This data describes a binding interaction between two proteins.

Sequence of chain B:
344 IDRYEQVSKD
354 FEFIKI

Sequence of chain A:
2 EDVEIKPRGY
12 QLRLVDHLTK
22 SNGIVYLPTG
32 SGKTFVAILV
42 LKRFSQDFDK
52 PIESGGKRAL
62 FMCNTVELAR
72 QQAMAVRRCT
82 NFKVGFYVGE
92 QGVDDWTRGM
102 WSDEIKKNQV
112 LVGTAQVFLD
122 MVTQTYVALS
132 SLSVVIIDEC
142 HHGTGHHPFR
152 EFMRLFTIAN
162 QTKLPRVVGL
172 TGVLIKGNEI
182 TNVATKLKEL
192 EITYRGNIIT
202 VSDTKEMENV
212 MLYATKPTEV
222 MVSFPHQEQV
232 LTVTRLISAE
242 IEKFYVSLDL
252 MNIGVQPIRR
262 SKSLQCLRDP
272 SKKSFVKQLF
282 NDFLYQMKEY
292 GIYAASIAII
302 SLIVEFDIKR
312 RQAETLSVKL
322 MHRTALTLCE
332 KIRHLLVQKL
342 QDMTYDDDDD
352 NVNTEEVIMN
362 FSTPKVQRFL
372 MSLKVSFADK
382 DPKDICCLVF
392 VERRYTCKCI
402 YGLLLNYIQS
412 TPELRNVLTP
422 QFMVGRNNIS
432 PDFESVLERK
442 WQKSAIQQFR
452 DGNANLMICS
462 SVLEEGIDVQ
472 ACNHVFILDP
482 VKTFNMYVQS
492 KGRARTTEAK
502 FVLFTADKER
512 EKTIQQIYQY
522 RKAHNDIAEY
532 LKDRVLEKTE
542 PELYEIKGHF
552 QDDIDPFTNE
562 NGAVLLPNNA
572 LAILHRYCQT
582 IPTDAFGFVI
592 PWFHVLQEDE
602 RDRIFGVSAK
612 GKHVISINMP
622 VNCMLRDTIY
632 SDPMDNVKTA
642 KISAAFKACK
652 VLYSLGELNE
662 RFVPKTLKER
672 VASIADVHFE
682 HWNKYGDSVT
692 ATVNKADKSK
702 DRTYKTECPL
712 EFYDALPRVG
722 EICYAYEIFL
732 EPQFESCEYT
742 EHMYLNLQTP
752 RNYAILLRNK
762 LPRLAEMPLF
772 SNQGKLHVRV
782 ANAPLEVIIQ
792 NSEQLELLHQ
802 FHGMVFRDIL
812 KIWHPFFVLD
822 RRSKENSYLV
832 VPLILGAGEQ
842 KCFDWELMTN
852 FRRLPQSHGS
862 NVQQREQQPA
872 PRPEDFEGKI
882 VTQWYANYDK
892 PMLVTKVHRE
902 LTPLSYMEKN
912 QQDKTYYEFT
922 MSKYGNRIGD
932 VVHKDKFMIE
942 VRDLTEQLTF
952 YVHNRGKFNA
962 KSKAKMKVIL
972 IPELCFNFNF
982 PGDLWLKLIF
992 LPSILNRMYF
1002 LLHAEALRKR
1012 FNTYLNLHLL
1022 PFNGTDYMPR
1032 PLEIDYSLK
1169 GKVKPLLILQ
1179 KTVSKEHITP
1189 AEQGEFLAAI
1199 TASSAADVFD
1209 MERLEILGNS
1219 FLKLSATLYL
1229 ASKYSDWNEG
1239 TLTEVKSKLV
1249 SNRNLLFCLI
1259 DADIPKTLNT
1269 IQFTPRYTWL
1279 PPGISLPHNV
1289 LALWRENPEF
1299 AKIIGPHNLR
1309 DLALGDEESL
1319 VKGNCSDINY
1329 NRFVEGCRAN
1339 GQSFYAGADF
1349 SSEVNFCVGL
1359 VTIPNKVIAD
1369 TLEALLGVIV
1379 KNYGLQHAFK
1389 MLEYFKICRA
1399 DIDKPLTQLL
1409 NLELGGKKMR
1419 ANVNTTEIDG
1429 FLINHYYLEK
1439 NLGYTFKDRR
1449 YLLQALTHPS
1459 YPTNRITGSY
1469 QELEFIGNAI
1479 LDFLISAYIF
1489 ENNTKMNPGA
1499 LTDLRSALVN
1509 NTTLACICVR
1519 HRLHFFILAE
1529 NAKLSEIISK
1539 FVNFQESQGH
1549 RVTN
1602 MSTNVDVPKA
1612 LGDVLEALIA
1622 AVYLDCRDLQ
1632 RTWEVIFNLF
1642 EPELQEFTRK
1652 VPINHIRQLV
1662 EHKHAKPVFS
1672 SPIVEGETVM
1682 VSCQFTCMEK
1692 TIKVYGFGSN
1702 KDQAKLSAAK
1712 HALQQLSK

Residue-level contacts at the interface:
Residue I293 in chain A is in contact with residue Y347 in chain B (closest heavy-atom distance 3.0 Å).
Residue P365 in chain A contacts residue E348 in chain B (closest heavy-atom distance 4.1 Å).
Residue L232 in chain A interacts with residue Y347 in chain B (closest heavy-atom distance 3.8 Å).
Residue S363 in chain A interacts with residue Y347 in chain B (closest heavy-atom distance 3.9 Å).
Residue M372 in chain A interacts with residue V350 in chain B (closest heavy-atom distance 3.8 Å).
Residue L504 in chain A is in contact with residue I359 in chain B (closest heavy-atom distance 4.6 Å).
Residue K340 in chain A interacts with residue D345 in chain B (closest heavy-atom distance 4.0 Å).
Residue L232 in chain A contacts residue I344 in chain B (closest heavy-atom distance 3.3 Å).
Residue P226 in chain A is in contact with residue V350 in chain B (closest heavy-atom distance 3.7 Å).
Residue M372 in chain A interacts with residue S351 in chain B (closest heavy-atom distance 3.2 Å).
Residue V223 in chain A contacts residue F354 in chain B (closest heavy-atom distance 4.4 Å).
Residue N361 in chain A interacts with residue Q349 in chain B (closest heavy-atom distance 3.4 Å).
Residue M372 in chain A interacts with residue F354 in chain B (closest heavy-atom distance 3.5 Å).
Residue R236 in chain A is in contact with residue I344 in chain B (closest heavy-atom distance 4.2 Å).
Residue M222 in chain A interacts with residue F356 in chain B (closest heavy-atom distance 3.8 Å).
Residue L232 in chain A contacts residue R346 in chain B (closest heavy-atom distance 3.8 Å).
Residue Y519 in chain A interacts with residue I359 in chain B (closest heavy-atom distance 3.9 Å).
Residue N361 in chain A interacts with residue R346 in chain B (closest heavy-atom distance 3.9 Å).
Residue Q368 in chain A is in contact with residue Q349 in chain B (closest heavy-atom distance 2.8 Å).
Residue V221 in chain A interacts with residue F356 in chain B (closest heavy-atom distance 3.3 Å).
Residue G292 in chain A is in contact with residue Y347 in chain B (closest heavy-atom distance 3.4 Å).
Residue R369 in chain A contacts residue V350 in chain B (closest heavy-atom distance 3.9 Å).
Residue R369 in chain A contacts residue F354 in chain B (closest heavy-atom distance 3.1 Å).
Residue E220 in chain A is in contact with residue I357 in chain B (closest heavy-atom distance 4.3 Å).
Residue Q230 in chain A is in contact with residue E348 in chain B (closest heavy-atom distance 3.2 Å).
Residue V231 in chain A contacts residue I344 in chain B (closest heavy-atom distance 3.2 Å).
Residue M372 in chain A is in contact with residue K352 in chain B (closest heavy-atom distance 3.3 Å).
Residue V221 in chain A is in contact with residue I357 in chain B (closest heavy-atom distance 3.5 Å).
Residue F362 in chain A is in contact with residue Y347 in chain B (closest heavy-atom distance 3.1 Å).
Residue T364 in chain A contacts residue Y347 in chain B (closest heavy-atom distance 3.5 Å).
Residue F362 in chain A interacts with residue R346 in chain B (closest heavy-atom distance 4.4 Å).
Residue M222 in chain A contacts residue E355 in chain B (closest heavy-atom distance 3.6 Å).
Residue R522 in chain A contacts residue I359 in chain B (closest heavy-atom distance 2.5 Å).
Residue M222 in chain A contacts residue I357 in chain B (closest heavy-atom distance 3.2 Å).
Residue M360 in chain A contacts residue Q349 in chain B (closest heavy-atom distance 3.6 Å).
Residue L232 in chain A is in contact with residue D345 in chain B (closest heavy-atom distance 3.9 Å).
Residue E220 in chain A contacts residue K358 in chain B (closest heavy-atom distance 3.0 Å).
Residue T233 in chain A contacts residue I344 in chain B (closest heavy-atom distance 3.9 Å).
Residue M360 in chain A contacts residue V350 in chain B (closest heavy-atom distance 4.5 Å).
Residue Q368 in chain A contacts residue V350 in chain B (closest heavy-atom distance 3.5 Å).
Residue S373 in chain A interacts with residue F356 in chain B (closest heavy-atom distance 4.1 Å).
Residue V376 in chain A interacts with residue K352 in chain B (closest heavy-atom distance 3.6 Å).
Residue V223 in chain A contacts residue F356 in chain B (closest heavy-atom distance 3.7 Å).
Residue V376 in chain A interacts with residue F356 in chain B (closest heavy-atom distance 3.8 Å).
Residue Q368 in chain A contacts residue E348 in chain B (closest heavy-atom distance 4.4 Å).
Residue S373 in chain A contacts residue F354 in chain B (closest heavy-atom distance 4.2 Å).
Residue V503 in chain A contacts residue F356 in chain B (closest heavy-atom distance 4.3 Å).
Residue R522 in chain A contacts residue K358 in chain B (closest heavy-atom distance 4.0 Å).
Residue N361 in chain A contacts residue Y347 in chain B (closest heavy-atom distance 3.8 Å).
Residue R369 in chain A contacts residue S351 in chain B (closest heavy-atom distance 4.7 Å).
Residue V221 in chain A interacts with residue I359 in chain B (closest heavy-atom distance 3.9 Å).
Residue I515 in chain A is in contact with residue I359 in chain B (closest heavy-atom distance 3.7 Å).
Residue Q228 in chain A interacts with residue E348 in chain B (closest heavy-atom distance 3.6 Å).
Residue M222 in chain A contacts residue I359 in chain B (closest heavy-atom distance 3.5 Å).
Residue Q230 in chain A is in contact with residue I344 in chain B (closest heavy-atom distance 4.2 Å).
Residue P365 in chain A is in contact with residue Y347 in chain B (closest heavy-atom distance 4.4 Å).
Residue I518 in chain A is in contact with residue I359 in chain B (closest heavy-atom distance 4.0 Å).
Residue K375 in chain A interacts with residue K352 in chain B (closest heavy-atom distance 3.6 Å).
Residue E220 in chain A interacts with residue I359 in chain B (closest heavy-atom distance 3.2 Å).
Residue V221 in chain A is in contact with residue K358 in chain B (closest heavy-atom distance 4.5 Å).